Interface contacts:
Residue F136 in chain B interacts with residue A4 in chain A (closest heavy-atom distance 3.7 Å).
Residue M46 in chain B contacts residue S8 in chain A (closest heavy-atom distance 4.2 Å).
Residue M35 in chain B interacts with residue S8 in chain A (closest heavy-atom distance 3.7 Å).
Residue C50 in chain B interacts with residue A4 in chain A (closest heavy-atom distance 3.9 Å).
Residue M35 in chain B contacts residue P10 in chain A (closest heavy-atom distance 3.7 Å).
Residue C50 in chain B contacts residue W2 in chain A (closest heavy-atom distance 3.6 Å).
Residue F136 in chain B is in contact with residue P6 in chain A (closest heavy-atom distance 3.3 Å).
Residue C50 in chain B contacts residue L3 in chain A (closest heavy-atom distance 4.2 Å).
Residue N37 in chain B contacts residue D7 in chain A (closest heavy-atom distance 3.4 Å).
Residue N37 in chain B contacts residue S8 in chain A (closest heavy-atom distance 4.6 Å).
Residue T81 in chain B is in contact with residue A4 in chain A (closest heavy-atom distance 4.0 Å).
Residue F88 in chain B interacts with residue W2 in chain A (closest heavy-atom distance 3.4 Å).
Residue N37 in chain B interacts with residue Y5 in chain A (closest heavy-atom distance 3.9 Å).
Residue S87 in chain B is in contact with residue W2 in chain A (closest heavy-atom distance 3.9 Å).
Residue D33 in chain B is in contact with residue P10 in chain A (closest heavy-atom distance 3.9 Å).
Residue S48 in chain B interacts with residue Y5 in chain A (closest heavy-atom distance 4.7 Å).
Residue M39 in chain B is in contact with residue D7 in chain A (closest heavy-atom distance 3.6 Å).
Residue M46 in chain B contacts residue Y5 in chain A (closest heavy-atom distance 3.4 Å).
Residue R139 in chain B contacts residue D7 in chain A (closest heavy-atom distance 2.8 Å).
Residue G18 in chain B contacts residue Y11 in chain A (closest heavy-atom distance 4.7 Å).
Residue S48 in chain B is in contact with residue A4 in chain A (closest heavy-atom distance 3.9 Å).
Residue L172 in chain B contacts residue Y5 in chain A (closest heavy-atom distance 3.7 Å).
Residue I44 in chain B contacts residue Y5 in chain A (closest heavy-atom distance 4.2 Å).
Residue Q36 in chain B is in contact with residue Y11 in chain A (closest heavy-atom distance 3.4 Å).
Residue V141 in chain B contacts residue Y5 in chain A (closest heavy-atom distance 4.0 Å).
Residue Q36 in chain B interacts with residue V9 in chain A (closest heavy-atom distance 2.9 Å).
Residue M35 in chain B is in contact with residue Y11 in chain A (closest heavy-atom distance 4.0 Å).
Residue G19 in chain B interacts with residue Y11 in chain A (closest heavy-atom distance 3.6 Å).
Residue F136 in chain B interacts with residue L3 in chain A (closest heavy-atom distance 3.5 Å).
Residue R139 in chain B contacts residue P6 in chain A (closest heavy-atom distance 4.2 Å).
Residue R83 in chain B is in contact with residue A4 in chain A (closest heavy-atom distance 3.8 Å).
Residue N37 in chain B interacts with residue P6 in chain A (closest heavy-atom distance 3.0 Å).
Residue R83 in chain B contacts residue L3 in chain A (closest heavy-atom distance 3.0 Å).
Residue M35 in chain B contacts residue L3 in chain A (closest heavy-atom distance 4.7 Å).
Residue F136 in chain B interacts with residue Y5 in chain A (closest heavy-atom distance 3.5 Å).
Residue A170 in chain B is in contact with residue A4 in chain A (closest heavy-atom distance 4.1 Å).
Residue E20 in chain B contacts residue Y11 in chain A (closest heavy-atom distance 4.7 Å).
Residue V141 in chain B contacts residue P6 in chain A (closest heavy-atom distance 3.6 Å).
Residue M35 in chain B is in contact with residue V9 in chain A (closest heavy-atom distance 3.3 Å).
Residue Q36 in chain B is in contact with residue D7 in chain A (closest heavy-atom distance 4.0 Å).
Residue R83 in chain B contacts residue W2 in chain A (closest heavy-atom distance 4.2 Å).
Residue T81 in chain B interacts with residue Y5 in chain A (closest heavy-atom distance 4.2 Å).
Residue V52 in chain B contacts residue W2 in chain A (closest heavy-atom distance 4.2 Å).
Residue C168 in chain B is in contact with residue L3 in chain A (closest heavy-atom distance 3.7 Å).
Residue A170 in chain B contacts residue Y5 in chain A (closest heavy-atom distance 4.2 Å).
Residue V49 in chain B contacts residue A4 in chain A (closest heavy-atom distance 3.9 Å).
Residue C168 in chain B contacts residue A4 in chain A (closest heavy-atom distance 3.4 Å).
Residue I38 in chain B interacts with residue D7 in chain A (closest heavy-atom distance 4.7 Å).
Residue L34 in chain B contacts residue P10 in chain A (closest heavy-atom distance 3.6 Å).
Residue Q36 in chain B interacts with residue P10 in chain A (closest heavy-atom distance 4.6 Å).
Residue Y45 in chain B interacts with residue Y11 in chain A (closest heavy-atom distance 3.5 Å).
Residue V169 in chain B is in contact with residue A4 in chain A (closest heavy-atom distance 3.4 Å).
Residue Q36 in chain B contacts residue S8 in chain A (closest heavy-atom distance 3.3 Å).
Residue M53 in chain B contacts residue W2 in chain A (closest heavy-atom distance 4.7 Å).
Residue L34 in chain B is in contact with residue V9 in chain A (closest heavy-atom distance 4.4 Å).
Residue L34 in chain B is in contact with residue Y11 in chain A (closest heavy-atom distance 2.9 Å).
Residue P89 in chain B interacts with residue W2 in chain A (closest heavy-atom distance 4.0 Å).

These two protein chains interact to form a complex.

Sequence of chain A:
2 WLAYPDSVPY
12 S

Sequence of chain B:
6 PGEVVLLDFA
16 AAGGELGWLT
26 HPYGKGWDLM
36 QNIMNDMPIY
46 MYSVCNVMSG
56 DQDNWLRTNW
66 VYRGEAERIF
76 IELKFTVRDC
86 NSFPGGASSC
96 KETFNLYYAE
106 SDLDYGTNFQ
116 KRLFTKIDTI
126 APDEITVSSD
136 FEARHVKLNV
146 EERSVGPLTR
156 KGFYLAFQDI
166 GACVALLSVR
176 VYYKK